This data describes a binding interaction between two proteins.

Sequence of protein 1:
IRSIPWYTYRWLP

Sequence of protein 2:
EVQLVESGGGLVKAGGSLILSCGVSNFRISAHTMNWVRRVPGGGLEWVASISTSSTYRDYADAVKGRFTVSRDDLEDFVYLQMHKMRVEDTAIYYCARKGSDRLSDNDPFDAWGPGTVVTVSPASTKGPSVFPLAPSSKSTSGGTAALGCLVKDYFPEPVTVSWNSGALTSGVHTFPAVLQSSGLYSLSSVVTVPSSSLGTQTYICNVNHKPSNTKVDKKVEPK

Interface contacts:
Residue Y57 in protein 2 interacts with residue Y26 in protein 1 (closest heavy-atom distance 3.8 Å).
Residue Y57 in protein 2 contacts residue Y28 in protein 1 (closest heavy-atom distance 4.2 Å).
Residue S55 in protein 2 contacts residue Y28 in protein 1 (closest heavy-atom distance 4.4 Å).
Residue T69 in protein 2 contacts residue S22 in protein 1 (closest heavy-atom distance 3.7 Å).
Residue Y57 in protein 2 is in contact with residue L31 in protein 1 (closest heavy-atom distance 4.8 Å).
Residue G66 in protein 2 contacts residue Y26 in protein 1 (closest heavy-atom distance 4.6 Å).
Residue R67 in protein 2 contacts residue I23 in protein 1 (closest heavy-atom distance 3.7 Å).
Residue Y60 in protein 2 is in contact with residue Y26 in protein 1 (closest heavy-atom distance 3.5 Å).
Residue R58 in protein 2 is in contact with residue S22 in protein 1 (closest heavy-atom distance 3.9 Å).
Residue G66 in protein 2 is in contact with residue S22 in protein 1 (closest heavy-atom distance 3.7 Å).
Residue G66 in protein 2 is in contact with residue I23 in protein 1 (closest heavy-atom distance 3.4 Å).
Residue Y57 in protein 2 contacts residue W30 in protein 1 (closest heavy-atom distance 3.3 Å).
Residue H84 in protein 2 is in contact with residue I23 in protein 1 (closest heavy-atom distance 3.7 Å).
Residue Q82 in protein 2 interacts with residue I23 in protein 1 (closest heavy-atom distance 4.0 Å).
Residue G66 in protein 2 interacts with residue P24 in protein 1 (closest heavy-atom distance 3.3 Å).
Residue R67 in protein 2 is in contact with residue S22 in protein 1 (closest heavy-atom distance 5.0 Å).
Residue D59 in protein 2 contacts residue Y26 in protein 1 (closest heavy-atom distance 3.6 Å).
Residue T69 in protein 2 is in contact with residue I23 in protein 1 (closest heavy-atom distance 3.1 Å).
Residue F68 in protein 2 is in contact with residue I23 in protein 1 (closest heavy-atom distance 3.2 Å).
Residue Y60 in protein 2 contacts residue S22 in protein 1 (closest heavy-atom distance 2.7 Å).
Residue K65 in protein 2 interacts with residue Y26 in protein 1 (closest heavy-atom distance 3.4 Å).
Residue T56 in protein 2 is in contact with residue Y28 in protein 1 (closest heavy-atom distance 3.6 Å).
Residue R58 in protein 2 is in contact with residue Y26 in protein 1 (closest heavy-atom distance 2.6 Å).
Residue R58 in protein 2 interacts with residue Y28 in protein 1 (closest heavy-atom distance 2.8 Å).
Residue F68 in protein 2 contacts residue S22 in protein 1 (closest heavy-atom distance 3.9 Å).
Residue Y57 in protein 2 contacts residue P32 in protein 1 (closest heavy-atom distance 3.7 Å).
Residue G66 in protein 2 interacts with residue W25 in protein 1 (closest heavy-atom distance 4.6 Å).